Residue-level contacts at the interface:
Residue T160 in chain B contacts residue H499 in chain A (closest heavy-atom distance 3.6 Å).
Residue F152 in chain B interacts with residue F492 in chain A (closest heavy-atom distance 3.9 Å).
Residue P323 in chain B contacts residue K242 in chain A (closest heavy-atom distance 3.6 Å).
Residue L141 in chain B interacts with residue Y571 in chain A (closest heavy-atom distance 3.8 Å).
Residue Y165 in chain B contacts residue R519 in chain A (closest heavy-atom distance 3.1 Å).
Residue F158 in chain B contacts residue L568 in chain A (closest heavy-atom distance 3.2 Å).
Residue R202 in chain B is in contact with residue L155 in chain A (closest heavy-atom distance 3.9 Å).
Residue G157 in chain B contacts residue H499 in chain A (closest heavy-atom distance 3.2 Å).
Residue V325 in chain B is in contact with residue H160 in chain A (closest heavy-atom distance 3.6 Å).
Residue W372 in chain B contacts residue K250 in chain A (closest heavy-atom distance 3.6 Å).
Residue K285 in chain B contacts residue V159 in chain A (closest heavy-atom distance 3.4 Å).
Residue K144 in chain B interacts with residue L567 in chain A (closest heavy-atom distance 3.7 Å).
Residue I293 in chain B is in contact with residue L148 in chain A (closest heavy-atom distance 3.6 Å).
Residue F158 in chain B interacts with residue S495 in chain A (closest heavy-atom distance 3.6 Å).
Residue K320 in chain B interacts with residue K242 in chain A (closest heavy-atom distance 2.5 Å).
Residue D208 in chain B contacts residue R145 in chain A (closest heavy-atom distance 3.8 Å).
Residue P323 in chain B contacts residue M246 in chain A (closest heavy-atom distance 3.4 Å).
Residue L324 in chain B contacts residue M246 in chain A (closest heavy-atom distance 3.6 Å).
Residue T160 in chain B is in contact with residue R502 in chain A (closest heavy-atom distance 2.3 Å).
Residue Y165 in chain B contacts residue K521 in chain A (closest heavy-atom distance 3.0 Å).
Residue L289 in chain B contacts residue F164 in chain A (closest heavy-atom distance 3.5 Å).
Residue H104 in chain B contacts residue D239 in chain A (closest heavy-atom distance 3.4 Å).
Residue R377 in chain B interacts with residue P214 in chain A (closest heavy-atom distance 4.0 Å).
Residue H164 in chain B is in contact with residue R502 in chain A (closest heavy-atom distance 3.0 Å).
Residue D204 in chain B is in contact with residue R145 in chain A (closest heavy-atom distance 2.8 Å).
Residue S194 in chain B contacts residue P157 in chain A (closest heavy-atom distance 3.6 Å).
Residue F152 in chain B interacts with residue Q491 in chain A (closest heavy-atom distance 3.8 Å).
Residue S161 in chain B is in contact with residue Q498 in chain A (closest heavy-atom distance 3.9 Å).
Residue P295 in chain B is in contact with residue Y143 in chain A (closest heavy-atom distance 3.1 Å).
Residue H164 in chain B interacts with residue R519 in chain A (closest heavy-atom distance 3.8 Å).
Residue I187 in chain B contacts residue Q378 in chain A (closest heavy-atom distance 3.5 Å).
Residue Q191 in chain B interacts with residue T427 in chain A (closest heavy-atom distance 3.5 Å).
Residue N333 in chain B is in contact with residue Q165 in chain A (closest heavy-atom distance 3.2 Å).
Residue Q156 in chain B contacts residue H499 in chain A (closest heavy-atom distance 3.9 Å).
Residue N523 in chain B interacts with residue R187 in chain A (closest heavy-atom distance 2.4 Å).
Residue K516 in chain B is in contact with residue F207 in chain A (closest heavy-atom distance 4.0 Å).
Residue W372 in chain B interacts with residue Q253 in chain A (closest heavy-atom distance 3.5 Å).
Residue I332 in chain B contacts residue Q253 in chain A (closest heavy-atom distance 3.9 Å).
Residue Q522 in chain B is in contact with residue R187 in chain A (closest heavy-atom distance 3.8 Å).
Residue K285 in chain B is in contact with residue H160 in chain A (closest heavy-atom distance 3.5 Å).
Residue M197 in chain B contacts residue H161 in chain A (closest heavy-atom distance 3.0 Å).
Residue E296 in chain B contacts residue Y143 in chain A (closest heavy-atom distance 2.9 Å).
Residue V325 in chain B is in contact with residue M246 in chain A (closest heavy-atom distance 3.9 Å).
Residue R202 in chain B contacts residue R502 in chain A (closest heavy-atom distance 2.9 Å).
Residue D149 in chain B interacts with residue L564 in chain A (closest heavy-atom distance 3.4 Å).
Residue S292 in chain B is in contact with residue F164 in chain A (closest heavy-atom distance 3.4 Å).
Residue L141 in chain B interacts with residue L567 in chain A (closest heavy-atom distance 3.8 Å).
Residue S161 in chain B interacts with residue R502 in chain A (closest heavy-atom distance 3.4 Å).
Residue T205 in chain B interacts with residue K152 in chain A (closest heavy-atom distance 3.2 Å).
Residue Q156 in chain B interacts with residue T427 in chain A (closest heavy-atom distance 4.0 Å).
Residue A162 in chain B interacts with residue Y571 in chain A (closest heavy-atom distance 3.9 Å).
Residue I322 in chain B is in contact with residue K242 in chain A (closest heavy-atom distance 2.9 Å).
Residue E198 in chain B is in contact with residue L155 in chain A (closest heavy-atom distance 3.2 Å).
Residue Q321 in chain B interacts with residue K242 in chain A (closest heavy-atom distance 3.2 Å).
Residue Q156 in chain B contacts residue R435 in chain A (closest heavy-atom distance 3.8 Å).
Residue C186 in chain B is in contact with residue N375 in chain A (closest heavy-atom distance 3.4 Å).
Residue K285 in chain B interacts with residue H161 in chain A (closest heavy-atom distance 3.5 Å).
Residue R202 in chain B contacts residue E503 in chain A (closest heavy-atom distance 2.9 Å).
Residue S207 in chain B interacts with residue R145 in chain A (closest heavy-atom distance 2.6 Å).
Residue E519 in chain B is in contact with residue R187 in chain A (closest heavy-atom distance 3.0 Å).

Sequence of chain B:
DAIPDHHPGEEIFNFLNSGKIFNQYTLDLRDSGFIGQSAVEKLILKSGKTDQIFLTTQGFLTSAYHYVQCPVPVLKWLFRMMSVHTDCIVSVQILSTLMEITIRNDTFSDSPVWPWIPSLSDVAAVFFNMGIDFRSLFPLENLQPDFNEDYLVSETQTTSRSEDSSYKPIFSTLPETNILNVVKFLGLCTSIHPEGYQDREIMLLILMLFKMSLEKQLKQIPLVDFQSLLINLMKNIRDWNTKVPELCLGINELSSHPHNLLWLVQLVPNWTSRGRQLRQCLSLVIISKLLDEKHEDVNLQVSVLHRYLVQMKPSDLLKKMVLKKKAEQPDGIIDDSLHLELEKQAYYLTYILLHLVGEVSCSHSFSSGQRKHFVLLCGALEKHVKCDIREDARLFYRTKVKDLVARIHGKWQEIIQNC

These two protein chains interact to form a complex.

Sequence of chain A:
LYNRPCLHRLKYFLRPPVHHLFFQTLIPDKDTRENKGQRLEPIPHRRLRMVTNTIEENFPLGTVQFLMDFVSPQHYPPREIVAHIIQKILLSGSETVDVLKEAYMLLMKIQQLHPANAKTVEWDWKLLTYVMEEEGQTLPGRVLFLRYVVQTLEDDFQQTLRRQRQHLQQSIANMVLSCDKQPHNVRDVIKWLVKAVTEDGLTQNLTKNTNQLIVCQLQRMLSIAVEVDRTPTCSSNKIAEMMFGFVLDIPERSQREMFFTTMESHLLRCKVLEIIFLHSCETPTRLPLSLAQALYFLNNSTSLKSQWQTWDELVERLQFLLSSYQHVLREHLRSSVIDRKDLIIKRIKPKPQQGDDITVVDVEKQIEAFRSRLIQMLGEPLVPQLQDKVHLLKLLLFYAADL